Sequence of the second protein:
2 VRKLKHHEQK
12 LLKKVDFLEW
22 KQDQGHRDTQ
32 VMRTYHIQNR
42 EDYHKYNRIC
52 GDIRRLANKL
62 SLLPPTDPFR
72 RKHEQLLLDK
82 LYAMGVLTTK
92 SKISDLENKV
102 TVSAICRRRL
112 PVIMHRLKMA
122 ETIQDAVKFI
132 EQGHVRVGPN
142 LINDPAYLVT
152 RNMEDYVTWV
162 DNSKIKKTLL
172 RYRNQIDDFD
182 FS

Interface contacts:
Residue E62 in the first protein interacts with residue L170 in the second protein (closest heavy-atom distance 4.2 Å).
Residue Y63 in the first protein contacts residue M120 in the second protein (closest heavy-atom distance 3.0 Å).
Residue Y63 in the first protein interacts with residue K119 in the second protein (closest heavy-atom distance 4.0 Å).
Residue E62 in the first protein contacts residue M120 in the second protein (closest heavy-atom distance 3.8 Å).
Residue T72 in the first protein is in contact with residue N175 in the second protein (closest heavy-atom distance 5.0 Å).
Residue D73 in the first protein interacts with residue N175 in the second protein (closest heavy-atom distance 4.7 Å).
Residue M67 in the first protein interacts with residue Y173 in the second protein (closest heavy-atom distance 3.8 Å).
Residue N59 in the first protein contacts residue L118 in the second protein (closest heavy-atom distance 4.8 Å).
Residue Y63 in the first protein interacts with residue A121 in the second protein (closest heavy-atom distance 4.4 Å).
Residue D61 in the first protein interacts with residue M120 in the second protein (closest heavy-atom distance 4.7 Å).
Residue Y63 in the first protein is in contact with residue E122 in the second protein (closest heavy-atom distance 4.5 Å).
Residue M67 in the first protein is in contact with residue T169 in the second protein (closest heavy-atom distance 4.7 Å).
Residue T72 in the first protein contacts residue Y173 in the second protein (closest heavy-atom distance 3.5 Å).
Residue E62 in the first protein is in contact with residue K119 in the second protein (closest heavy-atom distance 3.3 Å).

Sequence of the first protein:
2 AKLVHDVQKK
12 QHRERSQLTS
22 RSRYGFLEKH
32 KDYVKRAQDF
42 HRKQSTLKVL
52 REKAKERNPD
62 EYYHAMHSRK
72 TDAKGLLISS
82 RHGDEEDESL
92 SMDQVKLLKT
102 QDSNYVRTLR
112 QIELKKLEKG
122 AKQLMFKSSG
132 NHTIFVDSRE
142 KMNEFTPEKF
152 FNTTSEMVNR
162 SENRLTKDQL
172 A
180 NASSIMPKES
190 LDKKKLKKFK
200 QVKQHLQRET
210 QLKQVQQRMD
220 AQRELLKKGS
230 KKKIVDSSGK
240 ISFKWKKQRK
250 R

The following describes two proteins that form a bound complex.